Sequence of chain B:
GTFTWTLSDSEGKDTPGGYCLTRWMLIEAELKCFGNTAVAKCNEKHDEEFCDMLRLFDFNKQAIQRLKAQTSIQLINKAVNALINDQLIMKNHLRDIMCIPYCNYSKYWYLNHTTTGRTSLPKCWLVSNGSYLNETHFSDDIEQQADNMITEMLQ

Sequence of chain A:
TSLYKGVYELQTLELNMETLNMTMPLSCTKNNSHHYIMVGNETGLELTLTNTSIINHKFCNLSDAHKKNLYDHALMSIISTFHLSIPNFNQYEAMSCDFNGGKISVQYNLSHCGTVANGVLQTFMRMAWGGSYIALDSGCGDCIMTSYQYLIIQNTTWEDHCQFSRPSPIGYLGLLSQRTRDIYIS

The following describes two proteins that form a bound complex.

Residue-level contacts at the interface:
Residue E72 in chain A interacts with residue L26 in chain B (closest heavy-atom distance 3.5 Å).
Residue L73 in chain A contacts residue M53 in chain B (closest heavy-atom distance 3.6 Å).
Residue N74 in chain A interacts with residue W24 in chain B (closest heavy-atom distance 3.2 Å).
Residue L71 in chain A interacts with residue F34 in chain B (closest heavy-atom distance 3.6 Å).
Residue Q69 in chain A contacts residue N114 in chain B (closest heavy-atom distance 2.7 Å).
Residue Y241 in chain A contacts residue N79 in chain B (closest heavy-atom distance 3.2 Å).
Residue W196 in chain A interacts with residue D98 in chain B (closest heavy-atom distance 3.2 Å).
Residue S246 in chain A interacts with residue D88 in chain B (closest heavy-atom distance 3.1 Å).
Residue M80 in chain A contacts residue S74 in chain B (closest heavy-atom distance 3.5 Å).
Residue L73 in chain A contacts residue S108 in chain B (closest heavy-atom distance 3.0 Å).
Residue V65 in chain A contacts residue H115 in chain B (closest heavy-atom distance 3.3 Å).
Residue V65 in chain A is in contact with residue N114 in chain B (closest heavy-atom distance 3.6 Å).
Residue L73 in chain A is in contact with residue Y110 in chain B (closest heavy-atom distance 3.6 Å).
Residue Y66 in chain A is in contact with residue M151 in chain B (closest heavy-atom distance 3.5 Å).
Residue W196 in chain A contacts residue H95 in chain B (closest heavy-atom distance 3.4 Å).
Residue M192 in chain A interacts with residue H95 in chain B (closest heavy-atom distance 3.5 Å).
Residue T70 in chain A interacts with residue K32 in chain B (closest heavy-atom distance 2.7 Å).
Residue T81 in chain A interacts with residue I78 in chain B (closest heavy-atom distance 3.4 Å).
Residue K63 in chain A contacts residue D149 in chain B (closest heavy-atom distance 3.2 Å).
Residue L68 in chain A interacts with residue E137 in chain B (closest heavy-atom distance 3.5 Å).
Residue T77 in chain A contacts residue F57 in chain B (closest heavy-atom distance 3.5 Å).
Residue L245 in chain A contacts residue N79 in chain B (closest heavy-atom distance 3.6 Å).
Residue Y62 in chain A contacts residue I144 in chain B (closest heavy-atom distance 3.3 Å).
Residue T81 in chain A is in contact with residue N60 in chain B (closest heavy-atom distance 2.5 Å).
Residue L68 in chain A contacts residue W111 in chain B (closest heavy-atom distance 3.6 Å).
Residue E72 in chain A interacts with residue S108 in chain B (closest heavy-atom distance 3.3 Å).
Residue M75 in chain A contacts residue M53 in chain B (closest heavy-atom distance 3.4 Å).
Residue C207 in chain A interacts with residue C101 in chain B (closest heavy-atom distance 2.0 Å).
Residue Q69 in chain A is in contact with residue Y112 in chain B (closest heavy-atom distance 2.8 Å).
Residue N74 in chain A contacts residue M25 in chain B (closest heavy-atom distance 2.8 Å).
Residue V65 in chain A interacts with residue T116 in chain B (closest heavy-atom distance 2.6 Å).
Residue E72 in chain A is in contact with residue K109 in chain B (closest heavy-atom distance 3.5 Å).
Residue T81 in chain A contacts residue F59 in chain B (closest heavy-atom distance 3.5 Å).
Residue Y66 in chain A contacts residue H115 in chain B (closest heavy-atom distance 3.6 Å).
Residue Y62 in chain A contacts residue E137 in chain B (closest heavy-atom distance 2.9 Å).
Residue E67 in chain A is in contact with residue L113 in chain B (closest heavy-atom distance 3.5 Å).
Residue E72 in chain A interacts with residue I27 in chain B (closest heavy-atom distance 3.1 Å).
Residue L71 in chain A contacts residue K109 in chain B (closest heavy-atom distance 3.5 Å).
Residue Y62 in chain A is in contact with residue E145 in chain B (closest heavy-atom distance 3.1 Å).
Residue E67 in chain A contacts residue N114 in chain B (closest heavy-atom distance 2.9 Å).
Residue Q69 in chain A is in contact with residue W111 in chain B (closest heavy-atom distance 3.4 Å).
Residue R193 in chain A contacts residue M92 in chain B (closest heavy-atom distance 3.5 Å).
Residue L71 in chain A interacts with residue Y110 in chain B (closest heavy-atom distance 2.9 Å).
Residue M75 in chain A contacts residue Y107 in chain B (closest heavy-atom distance 3.2 Å).
Residue C207 in chain A interacts with residue I99 in chain B (closest heavy-atom distance 3.5 Å).
Residue S60 in chain A interacts with residue E137 in chain B (closest heavy-atom distance 3.2 Å).
Residue I239 in chain A contacts residue I91 in chain B (closest heavy-atom distance 3.3 Å).
Residue P83 in chain A is in contact with residue I75 in chain B (closest heavy-atom distance 3.6 Å).
Residue G243 in chain A interacts with residue I91 in chain B (closest heavy-atom distance 3.3 Å).
Residue R193 in chain A interacts with residue H95 in chain B (closest heavy-atom distance 3.5 Å).
Residue V97 in chain A contacts residue Q72 in chain B (closest heavy-atom distance 3.6 Å).
Residue I239 in chain A is in contact with residue Y107 in chain B (closest heavy-atom distance 3.6 Å).
Residue Y66 in chain A interacts with residue N114 in chain B (closest heavy-atom distance 3.6 Å).
Residue Y200 in chain A contacts residue G132 in chain B (closest heavy-atom distance 3.2 Å).
Residue V97 in chain A interacts with residue I75 in chain B (closest heavy-atom distance 3.6 Å).
Residue T70 in chain A interacts with residue Y110 in chain B (closest heavy-atom distance 3.2 Å).
Residue Y66 in chain A interacts with residue I152 in chain B (closest heavy-atom distance 3.4 Å).
Residue T81 in chain A contacts residue S74 in chain B (closest heavy-atom distance 3.5 Å).
Residue T77 in chain A contacts residue N60 in chain B (closest heavy-atom distance 3.5 Å).
Residue T70 in chain A is in contact with residue W127 in chain B (closest heavy-atom distance 3.4 Å).